Residue-level contacts at the interface:
Residue V236 in protein 2 interacts with residue S10 in protein 1 (closest heavy-atom distance 4.9 Å).
Residue G130 in protein 2 interacts with residue V13 in protein 1 (closest heavy-atom distance 4.9 Å).
Residue Y136 in protein 2 is in contact with residue Y11 in protein 1 (closest heavy-atom distance 4.2 Å).
Residue V239 in protein 2 contacts residue Y11 in protein 1 (closest heavy-atom distance 4.6 Å).
Residue P132 in protein 2 is in contact with residue S10 in protein 1 (closest heavy-atom distance 4.6 Å).
Residue E127 in protein 2 interacts with residue T8 in protein 1 (closest heavy-atom distance 4.2 Å).
Residue L129 in protein 2 contacts residue P12 in protein 1 (closest heavy-atom distance 3.3 Å).
Residue Q128 in protein 2 is in contact with residue V14 in protein 1 (closest heavy-atom distance 2.9 Å).
Residue P237 in protein 2 interacts with residue S10 in protein 1 (closest heavy-atom distance 3.7 Å).
Residue P237 in protein 2 contacts residue Y11 in protein 1 (closest heavy-atom distance 3.6 Å).
Residue L254 in protein 2 interacts with residue I7 in protein 1 (closest heavy-atom distance 4.1 Å).
Residue A255 in protein 2 contacts residue I7 in protein 1 (closest heavy-atom distance 3.9 Å).
Residue L129 in protein 2 interacts with residue I7 in protein 1 (closest heavy-atom distance 3.6 Å).
Residue V48 in protein 2 interacts with residue R5 in protein 1 (closest heavy-atom distance 4.1 Å).
Residue P132 in protein 2 is in contact with residue Y11 in protein 1 (closest heavy-atom distance 3.5 Å).
Residue H47 in protein 2 interacts with residue I7 in protein 1 (closest heavy-atom distance 2.9 Å).
Residue L129 in protein 2 interacts with residue V13 in protein 1 (closest heavy-atom distance 3.7 Å).
Residue D235 in protein 2 is in contact with residue S10 in protein 1 (closest heavy-atom distance 4.3 Å).
Residue V236 in protein 2 is in contact with residue Y11 in protein 1 (closest heavy-atom distance 4.7 Å).
Residue P237 in protein 2 is in contact with residue I7 in protein 1 (closest heavy-atom distance 4.0 Å).
Residue L50 in protein 2 is in contact with residue I7 in protein 1 (closest heavy-atom distance 4.1 Å).
Residue S49 in protein 2 interacts with residue I7 in protein 1 (closest heavy-atom distance 3.6 Å).
Residue E127 in protein 2 interacts with residue K15 in protein 1 (closest heavy-atom distance 3.6 Å).
Residue Y253 in protein 2 interacts with residue Y11 in protein 1 (closest heavy-atom distance 3.1 Å).
Residue V48 in protein 2 interacts with residue L6 in protein 1 (closest heavy-atom distance 4.0 Å).
Residue Q128 in protein 2 is in contact with residue V13 in protein 1 (closest heavy-atom distance 3.5 Å).
Residue Q128 in protein 2 is in contact with residue K15 in protein 1 (closest heavy-atom distance 3.4 Å).
Residue M43 in protein 2 contacts residue T8 in protein 1 (closest heavy-atom distance 3.6 Å).
Residue L129 in protein 2 interacts with residue T8 in protein 1 (closest heavy-atom distance 4.2 Å).
Residue V236 in protein 2 is in contact with residue R5 in protein 1 (closest heavy-atom distance 4.4 Å).
Residue A255 in protein 2 interacts with residue R5 in protein 1 (closest heavy-atom distance 3.7 Å).
Residue I131 in protein 2 is in contact with residue Y11 in protein 1 (closest heavy-atom distance 3.5 Å).
Residue P256 in protein 2 interacts with residue R5 in protein 1 (closest heavy-atom distance 3.4 Å).
Residue E127 in protein 2 is in contact with residue V13 in protein 1 (closest heavy-atom distance 3.4 Å).
Residue Y253 in protein 2 interacts with residue I7 in protein 1 (closest heavy-atom distance 3.8 Å).
Residue A255 in protein 2 is in contact with residue L6 in protein 1 (closest heavy-atom distance 3.8 Å).
Residue G130 in protein 2 interacts with residue Y11 in protein 1 (closest heavy-atom distance 3.4 Å).
Residue P132 in protein 2 is in contact with residue P12 in protein 1 (closest heavy-atom distance 4.7 Å).
Residue D235 in protein 2 contacts residue R5 in protein 1 (closest heavy-atom distance 2.7 Å).
Residue G130 in protein 2 interacts with residue P12 in protein 1 (closest heavy-atom distance 2.9 Å).
Residue H47 in protein 2 interacts with residue L6 in protein 1 (closest heavy-atom distance 3.5 Å).
Residue V48 in protein 2 contacts residue K4 in protein 1 (closest heavy-atom distance 3.5 Å).
Residue H47 in protein 2 contacts residue T8 in protein 1 (closest heavy-atom distance 4.5 Å).
Residue L129 in protein 2 interacts with residue Y11 in protein 1 (closest heavy-atom distance 4.1 Å).
Residue G130 in protein 2 is in contact with residue V14 in protein 1 (closest heavy-atom distance 3.6 Å).
Residue I258 in protein 2 contacts residue R5 in protein 1 (closest heavy-atom distance 4.2 Å).
Residue S46 in protein 2 contacts residue L6 in protein 1 (closest heavy-atom distance 3.6 Å).
Residue V48 in protein 2 is in contact with residue I7 in protein 1 (closest heavy-atom distance 3.3 Å).
Residue Q128 in protein 2 contacts residue P12 in protein 1 (closest heavy-atom distance 4.3 Å).
Residue M43 in protein 2 contacts residue I7 in protein 1 (closest heavy-atom distance 3.0 Å).
Residue V126 in protein 2 interacts with residue K15 in protein 1 (closest heavy-atom distance 4.3 Å).
Residue S46 in protein 2 contacts residue K4 in protein 1 (closest heavy-atom distance 4.8 Å).
Residue L50 in protein 2 interacts with residue Y11 in protein 1 (closest heavy-atom distance 4.1 Å).
Residue L129 in protein 2 contacts residue V14 in protein 1 (closest heavy-atom distance 4.4 Å).

Sequence of protein 1:
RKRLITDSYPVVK

Sequence of protein 2:
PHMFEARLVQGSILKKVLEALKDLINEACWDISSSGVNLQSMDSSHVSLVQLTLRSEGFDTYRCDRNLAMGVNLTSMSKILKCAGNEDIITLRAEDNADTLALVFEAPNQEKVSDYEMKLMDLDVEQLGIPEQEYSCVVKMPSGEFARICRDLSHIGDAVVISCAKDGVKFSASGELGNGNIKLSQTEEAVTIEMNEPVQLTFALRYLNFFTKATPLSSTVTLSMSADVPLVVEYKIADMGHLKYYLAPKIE

These two protein chains interact to form a complex.